Interface contacts:
Residue Y8 in the second protein is in contact with residue L2 in the first protein (closest heavy-atom distance 4.5 Å).
Residue F117 in the second protein is in contact with residue F5 in the first protein (closest heavy-atom distance 3.4 Å).
Residue N78 in the second protein is in contact with residue I9 in the first protein (closest heavy-atom distance 3.1 Å).
Residue V67 in the second protein is in contact with residue P4 in the first protein (closest heavy-atom distance 3.4 Å).
Residue I64 in the second protein contacts residue L2 in the first protein (closest heavy-atom distance 4.0 Å).
Residue W74 in the second protein contacts residue W6 in the first protein (closest heavy-atom distance 3.2 Å).
Residue W74 in the second protein contacts residue I9 in the first protein (closest heavy-atom distance 3.7 Å).
Residue Y100 in the second protein interacts with residue F1 in the first protein (closest heavy-atom distance 2.6 Å).
Residue W148 in the second protein interacts with residue D8 in the first protein (closest heavy-atom distance 2.4 Å).
Residue Y160 in the second protein contacts residue S3 in the first protein (closest heavy-atom distance 3.4 Å).
Residue Y157 in the second protein is in contact with residue F5 in the first protein (closest heavy-atom distance 3.1 Å).
Residue N78 in the second protein interacts with residue F7 in the first protein (closest heavy-atom distance 4.4 Å).
Residue Y156 in the second protein is in contact with residue W6 in the first protein (closest heavy-atom distance 4.1 Å).
Residue Y160 in the second protein interacts with residue F1 in the first protein (closest heavy-atom distance 4.3 Å).
Residue V67 in the second protein interacts with residue W6 in the first protein (closest heavy-atom distance 4.4 Å).
Residue E164 in the second protein is in contact with residue F1 in the first protein (closest heavy-atom distance 3.1 Å).
Residue Y100 in the second protein contacts residue S3 in the first protein (closest heavy-atom distance 3.2 Å).
Residue W74 in the second protein is in contact with residue F7 in the first protein (closest heavy-atom distance 3.1 Å).
Residue W168 in the second protein is in contact with residue F1 in the first protein (closest heavy-atom distance 3.8 Å).
Residue Y85 in the second protein contacts residue I9 in the first protein (closest heavy-atom distance 2.3 Å).
Residue Y156 in the second protein contacts residue P4 in the first protein (closest heavy-atom distance 4.5 Å).
Residue A151 in the second protein is in contact with residue F7 in the first protein (closest heavy-atom distance 4.0 Å).
Residue W74 in the second protein is in contact with residue F5 in the first protein (closest heavy-atom distance 3.3 Å).
Residue W148 in the second protein is in contact with residue I9 in the first protein (closest heavy-atom distance 3.8 Å).
Residue Y157 in the second protein is in contact with residue W6 in the first protein (closest heavy-atom distance 3.9 Å).
Residue Y157 in the second protein contacts residue P4 in the first protein (closest heavy-atom distance 2.8 Å).
Residue Y100 in the second protein contacts residue L2 in the first protein (closest heavy-atom distance 3.5 Å).
Residue L82 in the second protein is in contact with residue I9 in the first protein (closest heavy-atom distance 4.0 Å).
Residue Q71 in the second protein is in contact with residue W6 in the first protein (closest heavy-atom distance 3.9 Å).
Residue F34 in the second protein interacts with residue F1 in the first protein (closest heavy-atom distance 4.3 Å).
Residue T144 in the second protein contacts residue D8 in the first protein (closest heavy-atom distance 4.5 Å).
Residue K147 in the second protein contacts residue D8 in the first protein (closest heavy-atom distance 4.3 Å).
Residue M6 in the second protein interacts with residue F1 in the first protein (closest heavy-atom distance 4.5 Å).
Residue V67 in the second protein is in contact with residue L2 in the first protein (closest heavy-atom distance 4.3 Å).
Residue Y124 in the second protein contacts residue I9 in the first protein (closest heavy-atom distance 3.7 Å).
Residue T81 in the second protein contacts residue I9 in the first protein (closest heavy-atom distance 3.7 Å).
Residue E115 in the second protein contacts residue F5 in the first protein (closest heavy-atom distance 4.5 Å).
Residue K147 in the second protein interacts with residue I9 in the first protein (closest heavy-atom distance 2.8 Å).
Residue R98 in the second protein interacts with residue S3 in the first protein (closest heavy-atom distance 2.5 Å).
Residue Q71 in the second protein contacts residue F5 in the first protein (closest heavy-atom distance 2.8 Å).
Residue R98 in the second protein contacts residue P4 in the first protein (closest heavy-atom distance 4.0 Å).
Residue N78 in the second protein interacts with residue D8 in the first protein (closest heavy-atom distance 3.9 Å).
Residue G70 in the second protein contacts residue W6 in the first protein (closest heavy-atom distance 3.9 Å).
Residue G152 in the second protein interacts with residue F7 in the first protein (closest heavy-atom distance 4.3 Å).
Residue Y157 in the second protein interacts with residue S3 in the first protein (closest heavy-atom distance 3.5 Å).
Residue T144 in the second protein contacts residue I9 in the first protein (closest heavy-atom distance 3.0 Å).
Residue Y156 in the second protein contacts residue F7 in the first protein (closest heavy-atom distance 3.4 Å).
Residue E115 in the second protein is in contact with residue S3 in the first protein (closest heavy-atom distance 4.2 Å).
Residue Q71 in the second protein contacts residue P4 in the first protein (closest heavy-atom distance 3.3 Å).
Residue Y60 in the second protein is in contact with residue F1 in the first protein (closest heavy-atom distance 3.9 Å).
Residue Y160 in the second protein contacts residue L2 in the first protein (closest heavy-atom distance 4.1 Å).
Residue E164 in the second protein is in contact with residue L2 in the first protein (closest heavy-atom distance 3.6 Å).
Residue Y8 in the second protein interacts with residue F1 in the first protein (closest heavy-atom distance 4.5 Å).
Residue R98 in the second protein is in contact with residue F5 in the first protein (closest heavy-atom distance 3.5 Å).
Residue A153 in the second protein interacts with residue F7 in the first protein (closest heavy-atom distance 3.7 Å).
Residue W148 in the second protein is in contact with residue F7 in the first protein (closest heavy-atom distance 3.6 Å).
Residue Y157 in the second protein interacts with residue F7 in the first protein (closest heavy-atom distance 3.9 Å).
Residue I143 in the second protein contacts residue I9 in the first protein (closest heavy-atom distance 4.5 Å).
Residue R63 in the second protein is in contact with residue F1 in the first protein (closest heavy-atom distance 3.8 Å).
Residue W148 in the second protein is in contact with residue F5 in the first protein (closest heavy-atom distance 3.1 Å).

Sequence of the first protein:
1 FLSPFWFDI

Sequence of the second protein:
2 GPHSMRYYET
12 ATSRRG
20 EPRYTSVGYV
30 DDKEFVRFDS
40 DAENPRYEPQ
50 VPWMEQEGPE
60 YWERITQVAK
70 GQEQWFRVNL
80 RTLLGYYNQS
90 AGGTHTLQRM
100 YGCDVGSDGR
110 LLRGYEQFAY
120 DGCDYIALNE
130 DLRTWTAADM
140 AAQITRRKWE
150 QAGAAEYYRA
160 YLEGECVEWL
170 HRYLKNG

This data describes a binding interaction between two proteins.